Sequence of the first protein:
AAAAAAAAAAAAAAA

The following describes two proteins that form a bound complex.

Residue-level contacts at the interface:
Residue E2171 in the second protein interacts with residue A1 in the first protein (closest heavy-atom distance 4.9 Å).
Residue T2231 in the second protein contacts residue A12 in the first protein (closest heavy-atom distance 3.7 Å).
Residue L2185 in the second protein contacts residue A15 in the first protein (closest heavy-atom distance 3.2 Å).
Residue I2228 in the second protein is in contact with residue A12 in the first protein (closest heavy-atom distance 5.0 Å).

Sequence of the second protein:
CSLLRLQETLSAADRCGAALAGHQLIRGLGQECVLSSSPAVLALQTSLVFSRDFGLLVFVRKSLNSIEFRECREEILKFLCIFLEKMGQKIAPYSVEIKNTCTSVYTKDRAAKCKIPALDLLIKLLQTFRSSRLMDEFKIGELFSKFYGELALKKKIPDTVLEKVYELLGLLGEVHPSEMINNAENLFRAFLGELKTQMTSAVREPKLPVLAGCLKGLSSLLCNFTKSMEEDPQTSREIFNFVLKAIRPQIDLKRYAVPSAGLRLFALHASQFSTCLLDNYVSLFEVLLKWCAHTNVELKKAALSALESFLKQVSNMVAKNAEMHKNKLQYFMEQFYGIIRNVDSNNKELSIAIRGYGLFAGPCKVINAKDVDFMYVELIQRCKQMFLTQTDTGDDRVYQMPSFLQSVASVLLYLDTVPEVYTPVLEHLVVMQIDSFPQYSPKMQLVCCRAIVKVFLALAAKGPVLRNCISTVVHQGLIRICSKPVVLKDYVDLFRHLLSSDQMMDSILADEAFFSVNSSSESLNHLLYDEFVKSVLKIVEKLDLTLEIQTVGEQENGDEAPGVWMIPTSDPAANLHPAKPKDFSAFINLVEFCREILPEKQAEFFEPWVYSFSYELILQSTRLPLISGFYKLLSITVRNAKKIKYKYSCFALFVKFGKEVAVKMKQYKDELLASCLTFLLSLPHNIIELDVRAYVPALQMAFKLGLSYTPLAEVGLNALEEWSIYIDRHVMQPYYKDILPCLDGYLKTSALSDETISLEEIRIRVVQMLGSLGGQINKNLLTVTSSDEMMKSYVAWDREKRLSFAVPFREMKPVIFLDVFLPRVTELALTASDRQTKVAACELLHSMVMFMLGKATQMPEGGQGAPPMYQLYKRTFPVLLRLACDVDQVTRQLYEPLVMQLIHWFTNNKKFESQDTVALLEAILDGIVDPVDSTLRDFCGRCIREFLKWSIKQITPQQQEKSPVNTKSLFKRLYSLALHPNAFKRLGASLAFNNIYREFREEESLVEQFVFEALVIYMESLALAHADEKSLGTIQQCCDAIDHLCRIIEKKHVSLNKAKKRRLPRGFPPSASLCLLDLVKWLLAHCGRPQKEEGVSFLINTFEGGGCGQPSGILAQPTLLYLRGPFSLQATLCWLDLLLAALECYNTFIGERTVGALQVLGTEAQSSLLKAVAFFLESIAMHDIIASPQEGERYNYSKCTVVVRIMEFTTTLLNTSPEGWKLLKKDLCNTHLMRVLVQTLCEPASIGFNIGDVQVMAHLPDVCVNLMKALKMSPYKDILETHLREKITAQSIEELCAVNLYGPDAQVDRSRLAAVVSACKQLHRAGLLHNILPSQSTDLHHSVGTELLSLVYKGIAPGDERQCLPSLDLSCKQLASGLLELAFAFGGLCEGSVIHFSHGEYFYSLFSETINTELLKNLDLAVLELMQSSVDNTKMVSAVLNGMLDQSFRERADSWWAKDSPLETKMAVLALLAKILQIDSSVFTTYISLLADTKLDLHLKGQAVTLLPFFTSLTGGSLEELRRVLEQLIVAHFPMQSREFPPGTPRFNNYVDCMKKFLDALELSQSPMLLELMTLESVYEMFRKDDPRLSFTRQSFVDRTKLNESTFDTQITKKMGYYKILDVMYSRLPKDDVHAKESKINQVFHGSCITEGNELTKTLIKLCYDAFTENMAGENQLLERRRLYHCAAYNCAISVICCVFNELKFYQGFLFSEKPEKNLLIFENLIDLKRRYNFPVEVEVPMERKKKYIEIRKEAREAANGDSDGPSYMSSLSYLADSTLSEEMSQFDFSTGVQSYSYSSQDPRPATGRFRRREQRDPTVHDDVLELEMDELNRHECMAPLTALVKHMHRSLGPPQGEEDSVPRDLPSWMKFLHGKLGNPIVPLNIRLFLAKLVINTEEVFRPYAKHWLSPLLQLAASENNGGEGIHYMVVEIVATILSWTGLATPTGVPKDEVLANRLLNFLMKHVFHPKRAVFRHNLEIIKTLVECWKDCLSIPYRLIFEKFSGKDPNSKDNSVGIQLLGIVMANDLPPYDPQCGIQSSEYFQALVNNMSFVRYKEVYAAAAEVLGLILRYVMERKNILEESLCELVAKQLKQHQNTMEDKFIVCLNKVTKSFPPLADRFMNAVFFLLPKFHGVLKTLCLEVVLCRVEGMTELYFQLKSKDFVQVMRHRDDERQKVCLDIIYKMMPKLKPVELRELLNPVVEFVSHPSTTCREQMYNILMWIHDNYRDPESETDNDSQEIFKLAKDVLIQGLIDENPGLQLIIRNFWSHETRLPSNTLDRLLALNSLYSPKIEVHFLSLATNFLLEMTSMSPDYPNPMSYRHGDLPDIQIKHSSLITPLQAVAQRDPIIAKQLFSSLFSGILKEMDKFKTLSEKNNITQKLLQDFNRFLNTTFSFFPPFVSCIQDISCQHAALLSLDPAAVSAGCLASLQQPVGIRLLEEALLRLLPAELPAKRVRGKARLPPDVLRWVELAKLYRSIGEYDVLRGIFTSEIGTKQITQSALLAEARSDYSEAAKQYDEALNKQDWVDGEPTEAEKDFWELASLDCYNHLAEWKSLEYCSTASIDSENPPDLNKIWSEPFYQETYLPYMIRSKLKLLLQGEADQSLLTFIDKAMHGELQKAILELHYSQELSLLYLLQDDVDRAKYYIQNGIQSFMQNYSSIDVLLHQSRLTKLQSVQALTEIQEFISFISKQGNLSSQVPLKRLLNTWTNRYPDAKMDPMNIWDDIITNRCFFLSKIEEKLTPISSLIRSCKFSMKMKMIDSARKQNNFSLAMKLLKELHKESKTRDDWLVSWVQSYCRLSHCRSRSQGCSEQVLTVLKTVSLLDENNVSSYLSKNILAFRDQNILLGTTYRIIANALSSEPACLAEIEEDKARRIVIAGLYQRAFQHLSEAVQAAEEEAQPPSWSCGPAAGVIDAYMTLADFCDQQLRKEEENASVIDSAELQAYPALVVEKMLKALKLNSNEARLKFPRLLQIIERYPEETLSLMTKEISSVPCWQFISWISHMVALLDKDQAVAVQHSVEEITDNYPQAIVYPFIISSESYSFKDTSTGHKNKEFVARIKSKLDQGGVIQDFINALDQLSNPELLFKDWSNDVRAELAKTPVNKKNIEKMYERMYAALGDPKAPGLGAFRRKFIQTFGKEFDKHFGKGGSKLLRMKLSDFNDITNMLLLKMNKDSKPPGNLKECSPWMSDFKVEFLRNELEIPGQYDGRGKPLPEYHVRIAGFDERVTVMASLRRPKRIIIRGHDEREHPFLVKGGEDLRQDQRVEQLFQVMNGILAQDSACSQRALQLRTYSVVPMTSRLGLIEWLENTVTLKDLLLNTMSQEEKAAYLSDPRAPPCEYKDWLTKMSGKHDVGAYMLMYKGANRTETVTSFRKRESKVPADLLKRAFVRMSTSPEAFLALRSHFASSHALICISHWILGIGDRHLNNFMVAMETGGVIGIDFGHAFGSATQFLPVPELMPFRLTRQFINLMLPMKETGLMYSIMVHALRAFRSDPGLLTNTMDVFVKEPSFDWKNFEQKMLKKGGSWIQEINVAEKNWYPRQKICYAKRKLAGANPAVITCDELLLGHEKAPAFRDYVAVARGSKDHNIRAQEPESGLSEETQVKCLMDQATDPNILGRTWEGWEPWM